Sequence of the second protein:
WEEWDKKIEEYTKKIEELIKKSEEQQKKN

Sequence of the first protein:
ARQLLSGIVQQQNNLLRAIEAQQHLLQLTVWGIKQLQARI

These two protein chains interact to form a complex.

Residue-level contacts at the interface:
Residue N17 in the first protein contacts residue Q26 in the second protein (closest heavy-atom distance 4.4 Å).
Residue Q14 in the first protein is in contact with residue Q27 in the second protein (closest heavy-atom distance 3.4 Å).
Residue N17 in the first protein contacts residue S23 in the second protein (closest heavy-atom distance 2.9 Å).
Residue L39 in the first protein contacts residue W2 in the second protein (closest heavy-atom distance 3.7 Å).
Residue L28 in the first protein interacts with residue I16 in the second protein (closest heavy-atom distance 3.4 Å).
Residue Q38 in the first protein is in contact with residue W2 in the second protein (closest heavy-atom distance 3.9 Å).
Residue G10 in the first protein is in contact with residue N30 in the second protein (closest heavy-atom distance 3.5 Å).
Residue G35 in the first protein contacts residue W5 in the second protein (closest heavy-atom distance 4.2 Å).
Residue I11 in the first protein contacts residue N30 in the second protein (closest heavy-atom distance 4.2 Å).
Residue L28 in the first protein interacts with residue I9 in the second protein (closest heavy-atom distance 3.5 Å).
Residue T32 in the first protein interacts with residue W5 in the second protein (closest heavy-atom distance 4.3 Å).
Residue L7 in the first protein is in contact with residue N30 in the second protein (closest heavy-atom distance 3.6 Å).
Residue A21 in the first protein contacts residue L19 in the second protein (closest heavy-atom distance 3.6 Å).
Residue A24 in the first protein contacts residue L19 in the second protein (closest heavy-atom distance 4.3 Å).
Residue L18 in the first protein contacts residue S23 in the second protein (closest heavy-atom distance 4.1 Å).
Residue Q14 in the first protein interacts with residue N30 in the second protein (closest heavy-atom distance 4.1 Å).
Residue A24 in the first protein is in contact with residue I16 in the second protein (closest heavy-atom distance 3.3 Å).
Residue A24 in the first protein interacts with residue Y12 in the second protein (closest heavy-atom distance 4.2 Å).
Residue L31 in the first protein contacts residue W5 in the second protein (closest heavy-atom distance 2.7 Å).
Residue L28 in the first protein interacts with residue Y12 in the second protein (closest heavy-atom distance 4.4 Å).
Residue L31 in the first protein interacts with residue K8 in the second protein (closest heavy-atom distance 3.6 Å).
Residue W34 in the first protein interacts with residue W2 in the second protein (closest heavy-atom distance 3.9 Å).
Residue L28 in the first protein interacts with residue K8 in the second protein (closest heavy-atom distance 4.9 Å).
Residue Q13 in the first protein contacts residue Q26 in the second protein (closest heavy-atom distance 4.3 Å).
Residue G10 in the first protein contacts residue Q26 in the second protein (closest heavy-atom distance 2.9 Å).
Residue N17 in the first protein interacts with residue L19 in the second protein (closest heavy-atom distance 4.2 Å).
Residue H27 in the first protein is in contact with residue Y12 in the second protein (closest heavy-atom distance 3.4 Å).
Residue T32 in the first protein interacts with residue I9 in the second protein (closest heavy-atom distance 4.9 Å).
Residue Q14 in the first protein contacts residue Q26 in the second protein (closest heavy-atom distance 3.3 Å).
Residue I11 in the first protein contacts residue Q26 in the second protein (closest heavy-atom distance 4.6 Å).
Residue Q14 in the first protein is in contact with residue K22 in the second protein (closest heavy-atom distance 4.7 Å).
Residue L31 in the first protein interacts with residue Y12 in the second protein (closest heavy-atom distance 3.9 Å).
Residue G35 in the first protein interacts with residue W2 in the second protein (closest heavy-atom distance 3.7 Å).
Residue A21 in the first protein contacts residue I16 in the second protein (closest heavy-atom distance 4.6 Å).
Residue N17 in the first protein interacts with residue K22 in the second protein (closest heavy-atom distance 4.1 Å).
Residue L28 in the first protein is in contact with residue T13 in the second protein (closest heavy-atom distance 4.1 Å).
Residue W34 in the first protein interacts with residue W5 in the second protein (closest heavy-atom distance 3.3 Å).
Residue L31 in the first protein contacts residue I9 in the second protein (closest heavy-atom distance 3.9 Å).
Residue Q14 in the first protein interacts with residue S23 in the second protein (closest heavy-atom distance 3.2 Å).
Residue Q25 in the first protein is in contact with residue I16 in the second protein (closest heavy-atom distance 3.8 Å).
Residue R20 in the first protein interacts with residue L19 in the second protein (closest heavy-atom distance 3.4 Å).